Sequence of protein 1:
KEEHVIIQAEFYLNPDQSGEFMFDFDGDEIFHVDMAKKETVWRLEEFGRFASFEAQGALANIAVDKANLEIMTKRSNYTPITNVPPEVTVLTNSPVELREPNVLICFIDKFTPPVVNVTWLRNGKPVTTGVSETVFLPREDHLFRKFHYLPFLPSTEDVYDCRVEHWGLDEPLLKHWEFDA

This data describes a binding interaction between two proteins.

Sequence of protein 2:
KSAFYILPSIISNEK

Interface contacts:
Residue N63 in protein 1 is in contact with residue I6 in protein 2 (closest heavy-atom distance 4.5 Å).
Residue R77 in protein 1 interacts with residue S12 in protein 2 (closest heavy-atom distance 4.1 Å).
Residue I73 in protein 1 interacts with residue E14 in protein 2 (closest heavy-atom distance 3.7 Å).
Residue S54 in protein 1 interacts with residue A3 in protein 2 (closest heavy-atom distance 3.5 Å).
Residue V66 in protein 1 is in contact with residue I10 in protein 2 (closest heavy-atom distance 3.7 Å).
Residue N63 in protein 1 is in contact with residue L7 in protein 2 (closest heavy-atom distance 2.9 Å).
Residue V66 in protein 1 is in contact with residue S9 in protein 2 (closest heavy-atom distance 3.5 Å).
Residue N70 in protein 1 contacts residue I10 in protein 2 (closest heavy-atom distance 3.0 Å).
Residue A60 in protein 1 is in contact with residue I6 in protein 2 (closest heavy-atom distance 3.9 Å).
Residue G59 in protein 1 interacts with residue I6 in protein 2 (closest heavy-atom distance 3.5 Å).
Residue D67 in protein 1 interacts with residue S9 in protein 2 (closest heavy-atom distance 3.4 Å).
Residue F25 in protein 1 interacts with residue Y5 in protein 2 (closest heavy-atom distance 3.5 Å).
Residue A53 in protein 1 contacts residue K1 in protein 2 (closest heavy-atom distance 3.5 Å).
Residue M74 in protein 1 interacts with residue S12 in protein 2 (closest heavy-atom distance 4.0 Å).
Residue A62 in protein 1 interacts with residue S9 in protein 2 (closest heavy-atom distance 4.6 Å).
Residue Q10 in protein 1 contacts residue Y5 in protein 2 (closest heavy-atom distance 4.5 Å).
Residue R51 in protein 1 interacts with residue K1 in protein 2 (closest heavy-atom distance 3.4 Å).
Residue S54 in protein 1 is in contact with residue S2 in protein 2 (closest heavy-atom distance 3.2 Å).
Residue R77 in protein 1 contacts residue N13 in protein 2 (closest heavy-atom distance 2.9 Å).
Residue G50 in protein 1 contacts residue K1 in protein 2 (closest heavy-atom distance 3.4 Å).
Residue F23 in protein 1 interacts with residue I6 in protein 2 (closest heavy-atom distance 3.6 Å).
Residue F52 in protein 1 interacts with residue S2 in protein 2 (closest heavy-atom distance 3.8 Å).
Residue S54 in protein 1 contacts residue F4 in protein 2 (closest heavy-atom distance 3.2 Å).
Residue I73 in protein 1 contacts residue I11 in protein 2 (closest heavy-atom distance 4.0 Å).
Residue N70 in protein 1 is in contact with residue S12 in protein 2 (closest heavy-atom distance 2.9 Å).
Residue Q10 in protein 1 is in contact with residue L7 in protein 2 (closest heavy-atom distance 3.1 Å).
Residue F25 in protein 1 is in contact with residue I6 in protein 2 (closest heavy-atom distance 4.2 Å).
Residue I32 in protein 1 contacts residue F4 in protein 2 (closest heavy-atom distance 4.0 Å).
Residue E12 in protein 1 is in contact with residue S9 in protein 2 (closest heavy-atom distance 4.0 Å).
Residue F55 in protein 1 interacts with residue F4 in protein 2 (closest heavy-atom distance 3.7 Å).
Residue F33 in protein 1 interacts with residue F4 in protein 2 (closest heavy-atom distance 4.0 Å).
Residue F55 in protein 1 interacts with residue I6 in protein 2 (closest heavy-atom distance 3.2 Å).
Residue N63 in protein 1 interacts with residue P8 in protein 2 (closest heavy-atom distance 3.3 Å).
Residue N63 in protein 1 is in contact with residue S9 in protein 2 (closest heavy-atom distance 3.0 Å).
Residue Q10 in protein 1 interacts with residue I6 in protein 2 (closest heavy-atom distance 3.6 Å).
Residue I73 in protein 1 is in contact with residue S12 in protein 2 (closest heavy-atom distance 4.3 Å).
Residue E12 in protein 1 is in contact with residue L7 in protein 2 (closest heavy-atom distance 4.5 Å).
Residue F25 in protein 1 interacts with residue F4 in protein 2 (closest heavy-atom distance 4.6 Å).
Residue W44 in protein 1 is in contact with residue F4 in protein 2 (closest heavy-atom distance 4.1 Å).
Residue S54 in protein 1 interacts with residue K1 in protein 2 (closest heavy-atom distance 3.9 Å).
Residue N70 in protein 1 is in contact with residue I11 in protein 2 (closest heavy-atom distance 3.3 Å).
Residue A69 in protein 1 interacts with residue I11 in protein 2 (closest heavy-atom distance 3.8 Å).
Residue I73 in protein 1 interacts with residue N13 in protein 2 (closest heavy-atom distance 3.9 Å).
Residue V66 in protein 1 contacts residue I11 in protein 2 (closest heavy-atom distance 3.9 Å).
Residue A53 in protein 1 interacts with residue F4 in protein 2 (closest heavy-atom distance 3.7 Å).
Residue I64 in protein 1 interacts with residue S9 in protein 2 (closest heavy-atom distance 4.8 Å).
Residue F52 in protein 1 interacts with residue K1 in protein 2 (closest heavy-atom distance 3.5 Å).
Residue A53 in protein 1 is in contact with residue S2 in protein 2 (closest heavy-atom distance 3.2 Å).